Sequence of the first protein:
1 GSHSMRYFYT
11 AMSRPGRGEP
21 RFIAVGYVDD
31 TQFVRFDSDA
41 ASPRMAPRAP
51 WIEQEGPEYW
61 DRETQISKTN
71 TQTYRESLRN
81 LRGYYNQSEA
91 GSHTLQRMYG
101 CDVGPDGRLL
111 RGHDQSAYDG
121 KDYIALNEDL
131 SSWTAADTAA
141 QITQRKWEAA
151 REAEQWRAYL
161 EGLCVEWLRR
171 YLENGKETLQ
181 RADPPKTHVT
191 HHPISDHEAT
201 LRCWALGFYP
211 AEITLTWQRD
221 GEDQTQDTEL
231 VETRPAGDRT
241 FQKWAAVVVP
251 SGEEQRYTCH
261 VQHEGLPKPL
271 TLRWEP

Interface contacts:
Residue N70 in the first protein interacts with residue S5 in the second protein (closest heavy-atom distance 3.4 Å).
Residue T143 in the first protein is in contact with residue M9 in the second protein (closest heavy-atom distance 2.8 Å).
Residue S77 in the first protein interacts with residue V8 in the second protein (closest heavy-atom distance 3.3 Å).
Residue W147 in the first protein is in contact with residue V8 in the second protein (closest heavy-atom distance 2.9 Å).
Residue N70 in the first protein is in contact with residue S6 in the second protein (closest heavy-atom distance 4.0 Å).
Residue T73 in the first protein is in contact with residue V8 in the second protein (closest heavy-atom distance 3.7 Å).
Residue E63 in the first protein is in contact with residue Q2 in the second protein (closest heavy-atom distance 3.0 Å).
Residue N80 in the first protein interacts with residue V8 in the second protein (closest heavy-atom distance 3.5 Å).
Residue W147 in the first protein interacts with residue F7 in the second protein (closest heavy-atom distance 3.1 Å).
Residue A24 in the first protein contacts residue Q2 in the second protein (closest heavy-atom distance 4.5 Å).
Residue A150 in the first protein contacts residue F7 in the second protein (closest heavy-atom distance 3.7 Å).
Residue W156 in the first protein interacts with residue S6 in the second protein (closest heavy-atom distance 3.4 Å).
Residue Q155 in the first protein interacts with residue Q3 in the second protein (closest heavy-atom distance 3.3 Å).
Residue I66 in the first protein is in contact with residue Q3 in the second protein (closest heavy-atom distance 3.5 Å).
Residue T73 in the first protein is in contact with residue S6 in the second protein (closest heavy-atom distance 3.8 Å).
Residue E63 in the first protein interacts with residue V1 in the second protein (closest heavy-atom distance 3.8 Å).
Residue T69 in the first protein is in contact with residue S5 in the second protein (closest heavy-atom distance 3.3 Å).
Residue R62 in the first protein contacts residue E4 in the second protein (closest heavy-atom distance 3.6 Å).
Residue Y171 in the first protein interacts with residue V1 in the second protein (closest heavy-atom distance 2.6 Å).
Residue Y7 in the first protein is in contact with residue V1 in the second protein (closest heavy-atom distance 3.1 Å).
Residue Y99 in the first protein contacts residue Q2 in the second protein (closest heavy-atom distance 3.3 Å).
Residue L163 in the first protein interacts with residue V1 in the second protein (closest heavy-atom distance 4.2 Å).
Residue Y59 in the first protein interacts with residue V1 in the second protein (closest heavy-atom distance 3.4 Å).
Residue L95 in the first protein interacts with residue M9 in the second protein (closest heavy-atom distance 3.8 Å).
Residue S77 in the first protein is in contact with residue M9 in the second protein (closest heavy-atom distance 3.0 Å).
Residue Y84 in the first protein is in contact with residue M9 in the second protein (closest heavy-atom distance 2.7 Å).
Residue Y9 in the first protein contacts residue Q2 in the second protein (closest heavy-atom distance 2.7 Å).
Residue E152 in the first protein is in contact with residue F7 in the second protein (closest heavy-atom distance 3.1 Å).
Residue Y159 in the first protein is in contact with residue V1 in the second protein (closest heavy-atom distance 2.6 Å).
Residue T73 in the first protein interacts with residue F7 in the second protein (closest heavy-atom distance 4.3 Å).
Residue Y159 in the first protein contacts residue Q3 in the second protein (closest heavy-atom distance 3.3 Å).
Residue E76 in the first protein interacts with residue V8 in the second protein (closest heavy-atom distance 3.6 Å).
Residue R62 in the first protein is in contact with residue Q3 in the second protein (closest heavy-atom distance 4.6 Å).
Residue L81 in the first protein interacts with residue M9 in the second protein (closest heavy-atom distance 3.7 Å).
Residue Y9 in the first protein is in contact with residue Q3 in the second protein (closest heavy-atom distance 4.4 Å).
Residue S67 in the first protein interacts with residue Q2 in the second protein (closest heavy-atom distance 3.8 Å).
Residue Y7 in the first protein contacts residue Q2 in the second protein (closest heavy-atom distance 3.4 Å).
Residue R97 in the first protein contacts residue S6 in the second protein (closest heavy-atom distance 3.6 Å).
Residue N70 in the first protein interacts with residue Q2 in the second protein (closest heavy-atom distance 4.4 Å).
Residue K146 in the first protein contacts residue M9 in the second protein (closest heavy-atom distance 2.7 Å).
Residue Y159 in the first protein interacts with residue Q2 in the second protein (closest heavy-atom distance 3.5 Å).
Residue K146 in the first protein interacts with residue V8 in the second protein (closest heavy-atom distance 4.1 Å).
Residue Y99 in the first protein interacts with residue Q3 in the second protein (closest heavy-atom distance 3.0 Å).
Residue I66 in the first protein is in contact with residue S5 in the second protein (closest heavy-atom distance 2.9 Å).
Residue E152 in the first protein interacts with residue S6 in the second protein (closest heavy-atom distance 3.6 Å).
Residue K146 in the first protein interacts with residue F7 in the second protein (closest heavy-atom distance 4.4 Å).
Residue I66 in the first protein contacts residue E4 in the second protein (closest heavy-atom distance 4.1 Å).
Residue Y123 in the first protein interacts with residue M9 in the second protein (closest heavy-atom distance 4.2 Å).
Residue W167 in the first protein interacts with residue V1 in the second protein (closest heavy-atom distance 3.5 Å).
Residue M5 in the first protein contacts residue V1 in the second protein (closest heavy-atom distance 3.9 Å).
Residue Y74 in the first protein contacts residue M9 in the second protein (closest heavy-atom distance 4.5 Å).
Residue R62 in the first protein interacts with residue Q2 in the second protein (closest heavy-atom distance 2.9 Å).
Residue R62 in the first protein interacts with residue V1 in the second protein (closest heavy-atom distance 3.5 Å).
Residue N80 in the first protein interacts with residue M9 in the second protein (closest heavy-atom distance 3.0 Å).
Residue M45 in the first protein contacts residue Q2 in the second protein (closest heavy-atom distance 3.0 Å).
Residue R97 in the first protein interacts with residue M9 in the second protein (closest heavy-atom distance 4.3 Å).
Residue S116 in the first protein interacts with residue M9 in the second protein (closest heavy-atom distance 3.5 Å).
Residue I66 in the first protein contacts residue Q2 in the second protein (closest heavy-atom distance 4.0 Å).
Residue W156 in the first protein is in contact with residue Q3 in the second protein (closest heavy-atom distance 3.5 Å).
Residue W147 in the first protein interacts with residue M9 in the second protein (closest heavy-atom distance 3.8 Å).

Sequence of the second protein:
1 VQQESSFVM

The following describes two proteins that form a bound complex.